The following describes two proteins that form a bound complex.

Contacts between the two chains:
Residue C8 in the first protein is in contact with residue C9 in the second protein (closest heavy-atom distance 4.8 Å).
Residue C9 in the first protein interacts with residue C8 in the second protein (closest heavy-atom distance 4.8 Å).

Sequence of the first protein:
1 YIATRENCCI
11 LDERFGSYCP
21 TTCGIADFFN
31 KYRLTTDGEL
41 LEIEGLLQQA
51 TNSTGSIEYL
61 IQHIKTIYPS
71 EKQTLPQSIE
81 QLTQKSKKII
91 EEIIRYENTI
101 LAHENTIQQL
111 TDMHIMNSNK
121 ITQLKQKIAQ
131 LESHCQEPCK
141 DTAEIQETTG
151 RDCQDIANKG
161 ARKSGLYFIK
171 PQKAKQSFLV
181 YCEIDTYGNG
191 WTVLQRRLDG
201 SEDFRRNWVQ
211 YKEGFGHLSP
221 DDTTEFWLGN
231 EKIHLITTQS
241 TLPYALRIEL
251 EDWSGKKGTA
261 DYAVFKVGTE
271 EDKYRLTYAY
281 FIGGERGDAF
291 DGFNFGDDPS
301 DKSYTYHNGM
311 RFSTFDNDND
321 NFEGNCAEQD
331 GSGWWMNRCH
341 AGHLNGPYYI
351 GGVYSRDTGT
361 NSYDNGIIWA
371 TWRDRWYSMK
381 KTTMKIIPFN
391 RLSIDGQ

Sequence of the second protein:
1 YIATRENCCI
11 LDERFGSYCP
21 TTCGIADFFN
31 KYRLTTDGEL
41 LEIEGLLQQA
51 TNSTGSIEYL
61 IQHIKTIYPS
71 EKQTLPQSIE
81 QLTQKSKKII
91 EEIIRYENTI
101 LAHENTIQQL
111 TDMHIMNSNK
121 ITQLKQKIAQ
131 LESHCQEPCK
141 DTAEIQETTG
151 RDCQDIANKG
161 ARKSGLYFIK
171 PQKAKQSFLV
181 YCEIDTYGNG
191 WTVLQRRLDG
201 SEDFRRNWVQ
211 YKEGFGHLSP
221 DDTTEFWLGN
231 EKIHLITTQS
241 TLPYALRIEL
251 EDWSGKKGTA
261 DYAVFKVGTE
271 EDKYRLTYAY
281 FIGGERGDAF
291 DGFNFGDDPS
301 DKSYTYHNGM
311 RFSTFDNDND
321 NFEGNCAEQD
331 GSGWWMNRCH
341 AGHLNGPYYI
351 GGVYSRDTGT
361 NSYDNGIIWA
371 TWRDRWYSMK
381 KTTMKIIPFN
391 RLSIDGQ